Residue-level contacts at the interface:
Residue V426 in the first protein interacts with residue C292 in the second protein (closest heavy-atom distance 4.2 Å).
Residue L392 in the first protein contacts residue Y42 in the second protein (closest heavy-atom distance 4.3 Å).
Residue Y433 in the first protein interacts with residue V287 in the second protein (closest heavy-atom distance 3.2 Å).
Residue D61 in the first protein contacts residue K34 in the second protein (closest heavy-atom distance 3.4 Å).
Residue E223 in the first protein is in contact with residue H40 in the second protein (closest heavy-atom distance 4.3 Å).
Residue R172 in the first protein interacts with residue L65 in the second protein (closest heavy-atom distance 3.0 Å).
Residue G59 in the first protein interacts with residue K34 in the second protein (closest heavy-atom distance 3.8 Å).
Residue V426 in the first protein is in contact with residue F280 in the second protein (closest heavy-atom distance 4.2 Å).
Residue K429 in the first protein is in contact with residue S291 in the second protein (closest heavy-atom distance 2.9 Å).
Residue A371 in the first protein contacts residue Y42 in the second protein (closest heavy-atom distance 4.2 Å).
Residue R449 in the first protein contacts residue L351 in the second protein (closest heavy-atom distance 4.3 Å).
Residue V198 in the first protein is in contact with residue Y68 in the second protein (closest heavy-atom distance 4.2 Å).
Residue G62 in the first protein contacts residue K34 in the second protein (closest heavy-atom distance 3.2 Å).
Residue T445 in the first protein interacts with residue L351 in the second protein (closest heavy-atom distance 4.2 Å).
Residue K429 in the first protein interacts with residue V287 in the second protein (closest heavy-atom distance 4.2 Å).
Residue F249 in the first protein is in contact with residue Q45 in the second protein (closest heavy-atom distance 3.5 Å).
Residue L330 in the first protein contacts residue Q45 in the second protein (closest heavy-atom distance 3.5 Å).
Residue H448 in the first protein is in contact with residue L348 in the second protein (closest heavy-atom distance 4.3 Å).
Residue E440 in the first protein interacts with residue Q319 in the second protein (closest heavy-atom distance 2.5 Å).
Residue L424 in the first protein contacts residue K260 in the second protein (closest heavy-atom distance 3.9 Å).
Residue Q290 in the first protein contacts residue K46 in the second protein (closest heavy-atom distance 3.4 Å).
Residue L58 in the first protein is in contact with residue K34 in the second protein (closest heavy-atom distance 4.1 Å).
Residue G444 in the first protein is in contact with residue A321 in the second protein (closest heavy-atom distance 3.1 Å).
Residue L424 in the first protein is in contact with residue A263 in the second protein (closest heavy-atom distance 3.6 Å).
Residue Y433 in the first protein is in contact with residue I290 in the second protein (closest heavy-atom distance 3.7 Å).
Residue P427 in the first protein interacts with residue R295 in the second protein (closest heavy-atom distance 4.0 Å).
Residue E440 in the first protein contacts residue A321 in the second protein (closest heavy-atom distance 4.2 Å).
Residue E223 in the first protein is in contact with residue Y68 in the second protein (closest heavy-atom distance 4.1 Å).
Residue R441 in the first protein contacts residue M317 in the second protein (closest heavy-atom distance 3.3 Å).
Residue G444 in the first protein is in contact with residue Q319 in the second protein (closest heavy-atom distance 4.1 Å).
Residue Q452 in the first protein interacts with residue F324 in the second protein (closest heavy-atom distance 3.4 Å).
Residue D61 in the first protein is in contact with residue E33 in the second protein (closest heavy-atom distance 4.2 Å).
Residue Q290 in the first protein contacts residue I44 in the second protein (closest heavy-atom distance 3.6 Å).
Residue N306 in the first protein interacts with residue K46 in the second protein (closest heavy-atom distance 3.9 Å).
Residue H448 in the first protein is in contact with residue L351 in the second protein (closest heavy-atom distance 2.6 Å).
Residue R441 in the first protein contacts residue Q318 in the second protein (closest heavy-atom distance 3.5 Å).
Residue P247 in the first protein is in contact with residue I44 in the second protein (closest heavy-atom distance 4.1 Å).
Residue P60 in the first protein contacts residue K34 in the second protein (closest heavy-atom distance 2.3 Å).
Residue F451 in the first protein is in contact with residue H325 in the second protein (closest heavy-atom distance 3.7 Å).
Residue H448 in the first protein interacts with residue A321 in the second protein (closest heavy-atom distance 4.0 Å).
Residue L178 in the first protein contacts residue H63 in the second protein (closest heavy-atom distance 2.9 Å).
Residue N425 in the first protein interacts with residue R295 in the second protein (closest heavy-atom distance 3.8 Å).
Residue V426 in the first protein interacts with residue A288 in the second protein (closest heavy-atom distance 4.3 Å).
Residue A248 in the first protein contacts residue I44 in the second protein (closest heavy-atom distance 3.8 Å).
Residue T445 in the first protein interacts with residue N350 in the second protein (closest heavy-atom distance 4.1 Å).
Residue E440 in the first protein contacts residue S322 in the second protein (closest heavy-atom distance 3.4 Å).
Residue F173 in the first protein contacts residue L32 in the second protein (closest heavy-atom distance 2.7 Å).
Residue S107 in the first protein is in contact with residue N36 in the second protein (closest heavy-atom distance 3.7 Å).
Residue P247 in the first protein interacts with residue Y43 in the second protein (closest heavy-atom distance 3.5 Å).
Residue R449 in the first protein interacts with residue E352 in the second protein (closest heavy-atom distance 3.0 Å).
Residue L174 in the first protein is in contact with residue L32 in the second protein (closest heavy-atom distance 3.3 Å).
Residue H448 in the first protein interacts with residue F324 in the second protein (closest heavy-atom distance 3.0 Å).
Residue R267 in the first protein is in contact with residue I44 in the second protein (closest heavy-atom distance 4.0 Å).
Residue T445 in the first protein contacts residue E352 in the second protein (closest heavy-atom distance 3.7 Å).
Residue F249 in the first protein interacts with residue L41 in the second protein (closest heavy-atom distance 3.5 Å).
Residue V292 in the first protein is in contact with residue Q45 in the second protein (closest heavy-atom distance 3.4 Å).
Residue M447 in the first protein interacts with residue A321 in the second protein (closest heavy-atom distance 4.3 Å).
Residue F249 in the first protein is in contact with residue I44 in the second protein (closest heavy-atom distance 2.8 Å).
Residue S107 in the first protein is in contact with residue W37 in the second protein (closest heavy-atom distance 4.2 Å).
Residue D61 in the first protein contacts residue L32 in the second protein (closest heavy-atom distance 2.7 Å).

Sequence of the first protein:
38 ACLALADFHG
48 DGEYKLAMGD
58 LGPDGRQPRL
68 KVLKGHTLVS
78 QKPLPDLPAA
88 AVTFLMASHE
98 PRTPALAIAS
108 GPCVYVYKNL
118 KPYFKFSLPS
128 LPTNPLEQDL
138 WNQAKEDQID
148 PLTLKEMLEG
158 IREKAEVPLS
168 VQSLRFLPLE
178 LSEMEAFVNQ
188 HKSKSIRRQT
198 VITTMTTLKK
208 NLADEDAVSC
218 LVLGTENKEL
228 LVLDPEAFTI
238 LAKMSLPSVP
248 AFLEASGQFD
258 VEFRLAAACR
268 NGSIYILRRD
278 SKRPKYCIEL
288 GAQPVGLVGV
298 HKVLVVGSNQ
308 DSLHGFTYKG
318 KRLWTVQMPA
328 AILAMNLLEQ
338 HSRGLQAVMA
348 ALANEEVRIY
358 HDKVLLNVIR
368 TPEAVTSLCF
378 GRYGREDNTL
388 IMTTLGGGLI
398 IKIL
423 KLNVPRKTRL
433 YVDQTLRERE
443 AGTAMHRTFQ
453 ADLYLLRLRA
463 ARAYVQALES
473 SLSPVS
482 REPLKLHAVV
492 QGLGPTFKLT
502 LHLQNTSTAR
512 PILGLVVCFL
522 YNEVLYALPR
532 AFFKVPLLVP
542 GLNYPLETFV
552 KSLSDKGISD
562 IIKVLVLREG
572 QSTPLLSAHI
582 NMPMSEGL

The following describes two proteins that form a bound complex.

Sequence of the second protein:
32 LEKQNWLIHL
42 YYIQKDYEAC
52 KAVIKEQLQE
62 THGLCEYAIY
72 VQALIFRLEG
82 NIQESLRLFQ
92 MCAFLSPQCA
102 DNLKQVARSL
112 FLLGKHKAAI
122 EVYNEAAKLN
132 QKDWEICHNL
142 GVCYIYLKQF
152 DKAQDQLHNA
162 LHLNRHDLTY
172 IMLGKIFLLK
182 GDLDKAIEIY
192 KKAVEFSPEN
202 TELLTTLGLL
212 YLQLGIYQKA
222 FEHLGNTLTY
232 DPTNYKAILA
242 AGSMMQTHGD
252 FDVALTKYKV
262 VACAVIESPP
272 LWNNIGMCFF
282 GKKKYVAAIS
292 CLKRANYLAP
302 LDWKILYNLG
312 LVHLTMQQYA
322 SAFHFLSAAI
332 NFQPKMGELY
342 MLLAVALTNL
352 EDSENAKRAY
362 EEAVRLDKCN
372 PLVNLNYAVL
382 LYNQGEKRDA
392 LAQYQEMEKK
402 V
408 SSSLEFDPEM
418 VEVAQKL